Sequence of the second protein:
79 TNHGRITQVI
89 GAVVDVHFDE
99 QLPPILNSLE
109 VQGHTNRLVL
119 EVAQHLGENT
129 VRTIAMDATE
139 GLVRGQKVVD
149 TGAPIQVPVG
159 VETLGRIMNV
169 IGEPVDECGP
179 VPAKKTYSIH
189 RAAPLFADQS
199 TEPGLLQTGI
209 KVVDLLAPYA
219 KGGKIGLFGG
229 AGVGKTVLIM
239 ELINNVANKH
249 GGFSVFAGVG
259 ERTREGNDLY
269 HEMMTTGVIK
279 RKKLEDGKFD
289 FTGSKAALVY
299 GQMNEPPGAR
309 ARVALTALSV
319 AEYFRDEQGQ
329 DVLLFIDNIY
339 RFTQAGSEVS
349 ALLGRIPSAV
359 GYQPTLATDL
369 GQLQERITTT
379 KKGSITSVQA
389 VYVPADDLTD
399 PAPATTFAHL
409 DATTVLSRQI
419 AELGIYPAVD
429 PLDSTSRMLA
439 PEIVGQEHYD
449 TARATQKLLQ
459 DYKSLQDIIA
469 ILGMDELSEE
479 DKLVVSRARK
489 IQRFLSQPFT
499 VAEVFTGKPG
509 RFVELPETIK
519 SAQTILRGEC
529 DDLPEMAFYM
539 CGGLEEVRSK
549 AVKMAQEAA

Residue-level contacts at the interface:
Residue V550 in the second protein contacts residue L85 in the first protein (closest heavy-atom distance 4.6 Å).
Residue A468 in the second protein contacts residue R65 in the first protein (closest heavy-atom distance 4.0 Å).
Residue V550 in the second protein is in contact with residue Y91 in the first protein (closest heavy-atom distance 3.7 Å).
Residue I467 in the second protein interacts with residue R65 in the first protein (closest heavy-atom distance 3.9 Å).
Residue P532 in the second protein is in contact with residue D77 in the first protein (closest heavy-atom distance 3.3 Å).
Residue D530 in the second protein is in contact with residue N83 in the first protein (closest heavy-atom distance 4.6 Å).
Residue Q464 in the second protein contacts residue R65 in the first protein (closest heavy-atom distance 2.3 Å).
Residue A553 in the second protein contacts residue L84 in the first protein (closest heavy-atom distance 5.0 Å).
Residue R487 in the second protein contacts residue F73 in the first protein (closest heavy-atom distance 3.5 Å).
Residue I469 in the second protein is in contact with residue M61 in the first protein (closest heavy-atom distance 3.5 Å).
Residue A553 in the second protein contacts residue L81 in the first protein (closest heavy-atom distance 3.7 Å).
Residue V550 in the second protein contacts residue P93 in the first protein (closest heavy-atom distance 3.7 Å).
Residue M472 in the second protein contacts residue Y72 in the first protein (closest heavy-atom distance 3.9 Å).
Residue P532 in the second protein contacts residue L81 in the first protein (closest heavy-atom distance 4.0 Å).
Residue L531 in the second protein is in contact with residue L84 in the first protein (closest heavy-atom distance 4.3 Å).
Residue M552 in the second protein is in contact with residue L81 in the first protein (closest heavy-atom distance 3.8 Å).
Residue A468 in the second protein contacts residue K64 in the first protein (closest heavy-atom distance 2.5 Å).
Residue G471 in the second protein is in contact with residue E68 in the first protein (closest heavy-atom distance 3.1 Å).
Residue K480 in the second protein is in contact with residue F73 in the first protein (closest heavy-atom distance 4.5 Å).
Residue A549 in the second protein interacts with residue L81 in the first protein (closest heavy-atom distance 3.5 Å).
Residue Q464 in the second protein contacts residue E69 in the first protein (closest heavy-atom distance 4.7 Å).
Residue D530 in the second protein interacts with residue L84 in the first protein (closest heavy-atom distance 3.8 Å).
Residue D473 in the second protein interacts with residue E68 in the first protein (closest heavy-atom distance 4.5 Å).
Residue I467 in the second protein contacts residue K64 in the first protein (closest heavy-atom distance 3.7 Å).
Residue E533 in the second protein contacts residue D77 in the first protein (closest heavy-atom distance 3.2 Å).
Residue E533 in the second protein interacts with residue F73 in the first protein (closest heavy-atom distance 4.3 Å).
Residue M534 in the second protein interacts with residue D77 in the first protein (closest heavy-atom distance 3.7 Å).
Residue M472 in the second protein is in contact with residue E69 in the first protein (closest heavy-atom distance 4.4 Å).
Residue D465 in the second protein is in contact with residue R65 in the first protein (closest heavy-atom distance 5.0 Å).
Residue A556 in the second protein interacts with residue L81 in the first protein (closest heavy-atom distance 4.7 Å).
Residue D530 in the second protein interacts with residue L80 in the first protein (closest heavy-atom distance 3.2 Å).
Residue R487 in the second protein is in contact with residue T70 in the first protein (closest heavy-atom distance 4.3 Å).
Residue L470 in the second protein interacts with residue K64 in the first protein (closest heavy-atom distance 5.0 Å).
Residue A468 in the second protein is in contact with residue M61 in the first protein (closest heavy-atom distance 3.5 Å).
Residue R487 in the second protein is in contact with residue E69 in the first protein (closest heavy-atom distance 2.7 Å).
Residue P532 in the second protein is in contact with residue L80 in the first protein (closest heavy-atom distance 4.4 Å).
Residue Q554 in the second protein is in contact with residue P93 in the first protein (closest heavy-atom distance 3.4 Å).
Residue M472 in the second protein interacts with residue E68 in the first protein (closest heavy-atom distance 2.6 Å).
Residue Y460 in the second protein interacts with residue E69 in the first protein (closest heavy-atom distance 2.6 Å).
Residue M472 in the second protein is in contact with residue F73 in the first protein (closest heavy-atom distance 4.0 Å).
Residue D530 in the second protein contacts residue H88 in the first protein (closest heavy-atom distance 2.8 Å).
Residue A553 in the second protein interacts with residue L85 in the first protein (closest heavy-atom distance 4.1 Å).
Residue D530 in the second protein is in contact with residue N87 in the first protein (closest heavy-atom distance 4.9 Å).
Residue V483 in the second protein is in contact with residue F73 in the first protein (closest heavy-atom distance 3.6 Å).
Residue K480 in the second protein is in contact with residue Y72 in the first protein (closest heavy-atom distance 3.5 Å).
Residue V483 in the second protein contacts residue E69 in the first protein (closest heavy-atom distance 4.1 Å).
Residue I467 in the second protein interacts with residue E68 in the first protein (closest heavy-atom distance 3.1 Å).
Residue V550 in the second protein interacts with residue L84 in the first protein (closest heavy-atom distance 4.7 Å).
Residue I469 in the second protein contacts residue K64 in the first protein (closest heavy-atom distance 4.0 Å).
Residue L531 in the second protein interacts with residue L80 in the first protein (closest heavy-atom distance 3.4 Å).
Residue I467 in the second protein interacts with residue E69 in the first protein (closest heavy-atom distance 3.4 Å).
Residue A549 in the second protein contacts residue L84 in the first protein (closest heavy-atom distance 4.3 Å).
Residue L531 in the second protein contacts residue D77 in the first protein (closest heavy-atom distance 4.6 Å).
Residue S484 in the second protein is in contact with residue F73 in the first protein (closest heavy-atom distance 3.7 Å).
Residue D529 in the second protein interacts with residue L80 in the first protein (closest heavy-atom distance 3.9 Å).
Residue R546 in the second protein interacts with residue Y91 in the first protein (closest heavy-atom distance 3.7 Å).

This data describes a binding interaction between two proteins.

Sequence of the first protein:
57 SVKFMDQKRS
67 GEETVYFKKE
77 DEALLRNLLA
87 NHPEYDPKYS